This data describes a binding interaction between two proteins.

Sequence of protein 1:
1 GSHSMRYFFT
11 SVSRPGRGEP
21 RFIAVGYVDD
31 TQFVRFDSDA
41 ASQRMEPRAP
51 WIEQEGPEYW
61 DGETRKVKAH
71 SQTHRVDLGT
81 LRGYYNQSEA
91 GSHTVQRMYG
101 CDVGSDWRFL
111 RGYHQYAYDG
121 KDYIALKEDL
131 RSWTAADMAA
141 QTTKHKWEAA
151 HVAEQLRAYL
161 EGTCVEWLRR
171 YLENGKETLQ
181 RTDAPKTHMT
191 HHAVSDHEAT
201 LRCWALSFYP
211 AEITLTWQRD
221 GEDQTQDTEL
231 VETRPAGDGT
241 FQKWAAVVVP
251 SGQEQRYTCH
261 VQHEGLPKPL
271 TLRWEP

Contacts between the two chains:
Residue T143 in protein 1 is in contact with residue A9 in protein 2 (closest heavy-atom distance 2.6 Å).
Residue Y123 in protein 1 contacts residue A9 in protein 2 (closest heavy-atom distance 4.5 Å).
Residue Y7 in protein 1 is in contact with residue Y1 in protein 2 (closest heavy-atom distance 2.9 Å).
Residue K66 in protein 1 is in contact with residue Y1 in protein 2 (closest heavy-atom distance 3.4 Å).
Residue A69 in protein 1 interacts with residue P4 in protein 2 (closest heavy-atom distance 4.8 Å).
Residue F33 in protein 1 interacts with residue Y1 in protein 2 (closest heavy-atom distance 4.7 Å).
Residue D77 in protein 1 contacts residue V7 in protein 2 (closest heavy-atom distance 4.9 Å).
Residue R97 in protein 1 interacts with residue P6 in protein 2 (closest heavy-atom distance 4.4 Å).
Residue K146 in protein 1 interacts with residue T8 in protein 2 (closest heavy-atom distance 2.8 Å).
Residue E63 in protein 1 interacts with residue L2 in protein 2 (closest heavy-atom distance 2.9 Å).
Residue T80 in protein 1 is in contact with residue A9 in protein 2 (closest heavy-atom distance 4.1 Å).
Residue Y159 in protein 1 interacts with residue Y1 in protein 2 (closest heavy-atom distance 2.6 Å).
Residue K66 in protein 1 contacts residue P4 in protein 2 (closest heavy-atom distance 3.7 Å).
Residue V67 in protein 1 interacts with residue L2 in protein 2 (closest heavy-atom distance 3.6 Å).
Residue V152 in protein 1 interacts with residue V7 in protein 2 (closest heavy-atom distance 4.0 Å).
Residue A69 in protein 1 contacts residue P6 in protein 2 (closest heavy-atom distance 3.9 Å).
Residue W147 in protein 1 is in contact with residue T8 in protein 2 (closest heavy-atom distance 2.9 Å).
Residue V76 in protein 1 contacts residue T8 in protein 2 (closest heavy-atom distance 3.8 Å).
Residue E63 in protein 1 is in contact with residue Y1 in protein 2 (closest heavy-atom distance 3.4 Å).
Residue Y116 in protein 1 is in contact with residue A9 in protein 2 (closest heavy-atom distance 4.6 Å).
Residue Y84 in protein 1 contacts residue A9 in protein 2 (closest heavy-atom distance 4.2 Å).
Residue M5 in protein 1 contacts residue Y1 in protein 2 (closest heavy-atom distance 3.8 Å).
Residue R97 in protein 1 interacts with residue V7 in protein 2 (closest heavy-atom distance 4.8 Å).
Residue H70 in protein 1 interacts with residue E3 in protein 2 (closest heavy-atom distance 3.1 Å).
Residue K66 in protein 1 interacts with residue E3 in protein 2 (closest heavy-atom distance 4.1 Å).
Residue H70 in protein 1 is in contact with residue L2 in protein 2 (closest heavy-atom distance 4.2 Å).
Residue Y159 in protein 1 is in contact with residue L2 in protein 2 (closest heavy-atom distance 3.8 Å).
Residue Q155 in protein 1 contacts residue E3 in protein 2 (closest heavy-atom distance 5.0 Å).
Residue T73 in protein 1 contacts residue T8 in protein 2 (closest heavy-atom distance 3.9 Å).
Residue Y99 in protein 1 is in contact with residue E3 in protein 2 (closest heavy-atom distance 3.0 Å).
Residue K146 in protein 1 interacts with residue A9 in protein 2 (closest heavy-atom distance 3.7 Å).
Residue K146 in protein 1 is in contact with residue V7 in protein 2 (closest heavy-atom distance 4.0 Å).
Residue K66 in protein 1 is in contact with residue L2 in protein 2 (closest heavy-atom distance 2.8 Å).
Residue T73 in protein 1 contacts residue V7 in protein 2 (closest heavy-atom distance 3.8 Å).
Residue D77 in protein 1 is in contact with residue T8 in protein 2 (closest heavy-atom distance 3.5 Å).
Residue W147 in protein 1 interacts with residue V7 in protein 2 (closest heavy-atom distance 3.6 Å).
Residue Y59 in protein 1 interacts with residue Y1 in protein 2 (closest heavy-atom distance 4.3 Å).
Residue Y7 in protein 1 is in contact with residue L2 in protein 2 (closest heavy-atom distance 3.6 Å).
Residue H70 in protein 1 is in contact with residue P6 in protein 2 (closest heavy-atom distance 3.7 Å).
Residue Y99 in protein 1 interacts with residue L2 in protein 2 (closest heavy-atom distance 3.4 Å).
Residue M45 in protein 1 is in contact with residue L2 in protein 2 (closest heavy-atom distance 3.6 Å).
Residue T73 in protein 1 is in contact with residue P6 in protein 2 (closest heavy-atom distance 2.8 Å).
Residue Y171 in protein 1 is in contact with residue Y1 in protein 2 (closest heavy-atom distance 2.7 Å).
Residue Y159 in protein 1 contacts residue E3 in protein 2 (closest heavy-atom distance 3.4 Å).
Residue T163 in protein 1 contacts residue Y1 in protein 2 (closest heavy-atom distance 3.4 Å).
Residue L156 in protein 1 is in contact with residue E3 in protein 2 (closest heavy-atom distance 4.1 Å).
Residue F9 in protein 1 interacts with residue L2 in protein 2 (closest heavy-atom distance 3.6 Å).
Residue Y159 in protein 1 is in contact with residue P4 in protein 2 (closest heavy-atom distance 4.6 Å).
Residue W147 in protein 1 interacts with residue A9 in protein 2 (closest heavy-atom distance 3.9 Å).
Residue W167 in protein 1 is in contact with residue Y1 in protein 2 (closest heavy-atom distance 3.3 Å).
Residue D77 in protein 1 interacts with residue A9 in protein 2 (closest heavy-atom distance 2.7 Å).

Sequence of protein 2:
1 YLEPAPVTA